The following describes two proteins that form a bound complex.

Sequence of chain B:
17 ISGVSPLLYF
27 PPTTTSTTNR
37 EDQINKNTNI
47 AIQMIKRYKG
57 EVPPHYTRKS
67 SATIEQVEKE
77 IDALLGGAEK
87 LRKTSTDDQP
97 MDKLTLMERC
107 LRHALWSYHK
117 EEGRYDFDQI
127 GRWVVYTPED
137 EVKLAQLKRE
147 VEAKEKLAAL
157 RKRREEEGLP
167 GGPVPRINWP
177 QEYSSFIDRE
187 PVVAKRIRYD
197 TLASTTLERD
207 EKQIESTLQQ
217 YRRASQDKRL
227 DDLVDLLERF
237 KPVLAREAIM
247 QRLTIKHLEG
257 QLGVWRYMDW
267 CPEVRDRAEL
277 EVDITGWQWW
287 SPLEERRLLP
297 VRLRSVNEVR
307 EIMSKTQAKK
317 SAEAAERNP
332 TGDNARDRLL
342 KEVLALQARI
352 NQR

Residue-level contacts at the interface:
Residue I183 in chain B contacts residue C46 in chain A (closest heavy-atom distance 3.0 Å).
Residue S18 in chain B is in contact with residue H50 in chain A (closest heavy-atom distance 3.3 Å).
Residue P22 in chain B interacts with residue W140 in chain A (closest heavy-atom distance 3.5 Å).
Residue L24 in chain B is in contact with residue N111 in chain A (closest heavy-atom distance 3.3 Å).
Residue R192 in chain B contacts residue E134 in chain A (closest heavy-atom distance 3.4 Å).
Residue L23 in chain B is in contact with residue W140 in chain A (closest heavy-atom distance 4.1 Å).
Residue E186 in chain B is in contact with residue T88 in chain A (closest heavy-atom distance 3.6 Å).
Residue L23 in chain B is in contact with residue R108 in chain A (closest heavy-atom distance 4.3 Å).
Residue S18 in chain B is in contact with residue N139 in chain A (closest heavy-atom distance 4.2 Å).
Residue V20 in chain B is in contact with residue W140 in chain A (closest heavy-atom distance 3.6 Å).
Residue L24 in chain B is in contact with residue V131 in chain A (closest heavy-atom distance 4.3 Å).
Residue I183 in chain B contacts residue H50 in chain A (closest heavy-atom distance 3.4 Å).
Residue Y25 in chain B interacts with residue E134 in chain A (closest heavy-atom distance 3.6 Å).
Residue Y179 in chain B contacts residue E134 in chain A (closest heavy-atom distance 4.5 Å).
Residue I17 in chain B interacts with residue N139 in chain A (closest heavy-atom distance 3.2 Å).
Residue F26 in chain B interacts with residue F148 in chain A (closest heavy-atom distance 3.8 Å).
Residue P22 in chain B interacts with residue R86 in chain A (closest heavy-atom distance 3.5 Å).
Residue V20 in chain B interacts with residue R86 in chain A (closest heavy-atom distance 3.7 Å).
Residue F26 in chain B interacts with residue G115 in chain A (closest heavy-atom distance 3.7 Å).
Residue Y25 in chain B contacts residue Y130 in chain A (closest heavy-atom distance 2.5 Å).
Residue Y179 in chain B contacts residue N137 in chain A (closest heavy-atom distance 3.4 Å).
Residue G19 in chain B contacts residue V49 in chain A (closest heavy-atom distance 4.2 Å).
Residue G19 in chain B contacts residue N139 in chain A (closest heavy-atom distance 4.3 Å).
Residue F26 in chain B contacts residue Q114 in chain A (closest heavy-atom distance 3.7 Å).
Residue L23 in chain B interacts with residue E91 in chain A (closest heavy-atom distance 3.5 Å).
Residue V20 in chain B is in contact with residue A138 in chain A (closest heavy-atom distance 4.4 Å).
Residue P22 in chain B is in contact with residue E91 in chain A (closest heavy-atom distance 4.4 Å).
Residue E186 in chain B is in contact with residue V89 in chain A (closest heavy-atom distance 3.5 Å).
Residue R185 in chain B is in contact with residue E91 in chain A (closest heavy-atom distance 3.0 Å).
Residue F26 in chain B contacts residue N111 in chain A (closest heavy-atom distance 3.2 Å).
Residue L23 in chain B is in contact with residue N111 in chain A (closest heavy-atom distance 3.9 Å).
Residue L24 in chain B interacts with residue S135 in chain A (closest heavy-atom distance 3.9 Å).
Residue E186 in chain B interacts with residue K44 in chain A (closest heavy-atom distance 3.0 Å).
Residue F26 in chain B contacts residue F118 in chain A (closest heavy-atom distance 4.3 Å).
Residue R185 in chain B contacts residue R86 in chain A (closest heavy-atom distance 4.2 Å).
Residue D184 in chain B interacts with residue K44 in chain A (closest heavy-atom distance 4.0 Å).
Residue V20 in chain B contacts residue N139 in chain A (closest heavy-atom distance 3.5 Å).
Residue F26 in chain B contacts residue F127 in chain A (closest heavy-atom distance 3.7 Å).
Residue I17 in chain B is in contact with residue N137 in chain A (closest heavy-atom distance 3.7 Å).
Residue P27 in chain B contacts residue F118 in chain A (closest heavy-atom distance 4.1 Å).
Residue L24 in chain B is in contact with residue A138 in chain A (closest heavy-atom distance 3.7 Å).
Residue P27 in chain B is in contact with residue Y130 in chain A (closest heavy-atom distance 3.7 Å).
Residue D184 in chain B is in contact with residue C46 in chain A (closest heavy-atom distance 3.9 Å).
Residue L24 in chain B interacts with residue Q114 in chain A (closest heavy-atom distance 4.3 Å).
Residue F26 in chain B is in contact with residue Y130 in chain A (closest heavy-atom distance 3.4 Å).
Residue L23 in chain B contacts residue Y95 in chain A (closest heavy-atom distance 3.9 Å).
Residue S21 in chain B interacts with residue W140 in chain A (closest heavy-atom distance 2.6 Å).
Residue L23 in chain B interacts with residue A107 in chain A (closest heavy-atom distance 3.5 Å).
Residue L24 in chain B contacts residue W140 in chain A (closest heavy-atom distance 3.4 Å).
Residue S21 in chain B is in contact with residue A138 in chain A (closest heavy-atom distance 3.0 Å).
Residue P176 in chain B interacts with residue N137 in chain A (closest heavy-atom distance 3.5 Å).
Residue L24 in chain B is in contact with residue E134 in chain A (closest heavy-atom distance 3.8 Å).
Residue L24 in chain B interacts with residue F148 in chain A (closest heavy-atom distance 3.7 Å).
Residue P176 in chain B contacts residue E133 in chain A (closest heavy-atom distance 4.1 Å).
Residue S21 in chain B is in contact with residue R86 in chain A (closest heavy-atom distance 4.4 Å).
Residue P22 in chain B is in contact with residue Y87 in chain A (closest heavy-atom distance 3.3 Å).
Residue F26 in chain B is in contact with residue V131 in chain A (closest heavy-atom distance 4.3 Å).
Residue R185 in chain B is in contact with residue T88 in chain A (closest heavy-atom distance 3.5 Å).
Residue R192 in chain B contacts residue Y130 in chain A (closest heavy-atom distance 3.9 Å).
Residue S18 in chain B contacts residue C46 in chain A (closest heavy-atom distance 2.9 Å).

Sequence of chain A:
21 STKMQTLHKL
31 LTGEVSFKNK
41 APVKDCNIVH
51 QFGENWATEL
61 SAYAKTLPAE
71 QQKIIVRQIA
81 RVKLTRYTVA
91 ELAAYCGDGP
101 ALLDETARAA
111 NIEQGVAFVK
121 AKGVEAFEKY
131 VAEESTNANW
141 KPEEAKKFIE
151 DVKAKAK